Interface contacts:
Residue K168 in the second protein interacts with residue K168 in the first protein (closest heavy-atom distance 0.3 Å).
Residue E203 in the second protein is in contact with residue Q57 in the first protein (closest heavy-atom distance 0.6 Å).
Residue E13 in the second protein contacts residue K6 in the first protein (closest heavy-atom distance 0.5 Å).
Residue E86 in the second protein contacts residue A87 in the first protein (closest heavy-atom distance 0.6 Å).
Residue R191 in the second protein interacts with residue I23 in the first protein (closest heavy-atom distance 0.6 Å).
Residue E40 in the second protein contacts residue E40 in the first protein (closest heavy-atom distance 0.6 Å).
Residue D56 in the second protein contacts residue R54 in the first protein (closest heavy-atom distance 0.5 Å).
Residue G204 in the second protein is in contact with residue Q57 in the first protein (closest heavy-atom distance 0.5 Å).
Residue S64 in the second protein is in contact with residue V63 in the first protein (closest heavy-atom distance 0.5 Å).
Residue I190 in the second protein contacts residue I190 in the first protein (closest heavy-atom distance 0.1 Å).
Residue V115 in the second protein interacts with residue V114 in the first protein (closest heavy-atom distance 0.1 Å).
Residue A77 in the second protein interacts with residue L76 in the first protein (closest heavy-atom distance 0.6 Å).
Residue I225 in the second protein interacts with residue V223 in the first protein (closest heavy-atom distance 0.6 Å).
Residue P141 in the second protein interacts with residue N140 in the first protein (closest heavy-atom distance 0.5 Å).
Residue S212 in the second protein interacts with residue V213 in the first protein (closest heavy-atom distance 0.6 Å).
Residue I194 in the second protein contacts residue I194 in the first protein (closest heavy-atom distance 0.5 Å).
Residue A92 in the second protein interacts with residue D93 in the first protein (closest heavy-atom distance 0.6 Å).
Residue P182 in the second protein is in contact with residue S180 in the first protein (closest heavy-atom distance 0.5 Å).
Residue E203 in the second protein interacts with residue D56 in the first protein (closest heavy-atom distance 0.6 Å).
Residue V44 in the second protein contacts residue V44 in the first protein (closest heavy-atom distance 0.6 Å).
Residue R60 in the second protein contacts residue R165 in the first protein (closest heavy-atom distance 0.6 Å).
Residue P221 in the second protein contacts residue G220 in the first protein (closest heavy-atom distance 0.6 Å).
Residue D119 in the second protein is in contact with residue V120 in the first protein (closest heavy-atom distance 0.5 Å).
Residue L138 in the second protein interacts with residue L138 in the first protein (closest heavy-atom distance 0.3 Å).
Residue E88 in the second protein interacts with residue V95 in the first protein (closest heavy-atom distance 0.5 Å).
Residue K201 in the second protein is in contact with residue K201 in the first protein (closest heavy-atom distance 0.5 Å).
Residue G170 in the second protein interacts with residue T169 in the first protein (closest heavy-atom distance 0.5 Å).
Residue N166 in the second protein is in contact with residue N166 in the first protein (closest heavy-atom distance 0.6 Å).
Residue K83 in the second protein contacts residue E86 in the first protein (closest heavy-atom distance 0.3 Å).
Residue E40 in the second protein is in contact with residue F38 in the first protein (closest heavy-atom distance 0.6 Å).
Residue W108 in the second protein contacts residue D106 in the first protein (closest heavy-atom distance 0.5 Å).
Residue D167 in the second protein contacts residue D167 in the first protein (closest heavy-atom distance 0.4 Å).
Residue V63 in the second protein contacts residue V63 in the first protein (closest heavy-atom distance 0.5 Å).
Residue A187 in the second protein interacts with residue A27 in the first protein (closest heavy-atom distance 0.4 Å).
Residue H45 in the second protein is in contact with residue H45 in the first protein (closest heavy-atom distance 0.5 Å).
Residue L186 in the second protein interacts with residue L186 in the first protein (closest heavy-atom distance 0.5 Å).
Residue F164 in the second protein is in contact with residue F164 in the first protein (closest heavy-atom distance 0.6 Å).
Residue F181 in the second protein is in contact with residue A179 in the first protein (closest heavy-atom distance 0.2 Å).
Residue V146 in the second protein interacts with residue T145 in the first protein (closest heavy-atom distance 0.6 Å).
Residue D188 in the second protein is in contact with residue A187 in the first protein (closest heavy-atom distance 0.5 Å).
Residue T62 in the second protein interacts with residue T62 in the first protein (closest heavy-atom distance 0.0 Å).
Residue T217 in the second protein contacts residue T217 in the first protein (closest heavy-atom distance 0.5 Å).
Residue E152 in the second protein interacts with residue R155 in the first protein (closest heavy-atom distance 0.4 Å).
Residue H173 in the second protein is in contact with residue I172 in the first protein (closest heavy-atom distance 0.5 Å).
Residue P66 in the second protein interacts with residue P66 in the first protein (closest heavy-atom distance 0.6 Å).
Residue R165 in the second protein interacts with residue R165 in the first protein (closest heavy-atom distance 0.4 Å).
Residue I225 in the second protein interacts with residue R224 in the first protein (closest heavy-atom distance 0.6 Å).
Residue T216 in the second protein interacts with residue T216 in the first protein (closest heavy-atom distance 0.3 Å).
Residue P183 in the second protein is in contact with residue K31 in the first protein (closest heavy-atom distance 0.5 Å).
Residue P182 in the second protein contacts residue K31 in the first protein (closest heavy-atom distance 0.4 Å).
Residue L186 in the second protein is in contact with residue V42 in the first protein (closest heavy-atom distance 0.5 Å).
Residue I162 in the second protein is in contact with residue I162 in the first protein (closest heavy-atom distance 0.5 Å).
Residue A123 in the second protein interacts with residue A123 in the first protein (closest heavy-atom distance 0.6 Å).
Residue S126 in the second protein contacts residue G125 in the first protein (closest heavy-atom distance 0.6 Å).
Residue A27 in the second protein contacts residue V30 in the first protein (closest heavy-atom distance 0.6 Å).
Residue P202 in the second protein is in contact with residue P202 in the first protein (closest heavy-atom distance 0.6 Å).
Residue I131 in the second protein contacts residue R130 in the first protein (closest heavy-atom distance 0.6 Å).
Residue E43 in the second protein is in contact with residue E43 in the first protein (closest heavy-atom distance 0.2 Å).
Residue D24 in the second protein is in contact with residue A26 in the first protein (closest heavy-atom distance 0.4 Å).
Residue E86 in the second protein is in contact with residue E88 in the first protein (closest heavy-atom distance 0.5 Å).

The following describes two proteins that form a bound complex.

Sequence of the second protein:
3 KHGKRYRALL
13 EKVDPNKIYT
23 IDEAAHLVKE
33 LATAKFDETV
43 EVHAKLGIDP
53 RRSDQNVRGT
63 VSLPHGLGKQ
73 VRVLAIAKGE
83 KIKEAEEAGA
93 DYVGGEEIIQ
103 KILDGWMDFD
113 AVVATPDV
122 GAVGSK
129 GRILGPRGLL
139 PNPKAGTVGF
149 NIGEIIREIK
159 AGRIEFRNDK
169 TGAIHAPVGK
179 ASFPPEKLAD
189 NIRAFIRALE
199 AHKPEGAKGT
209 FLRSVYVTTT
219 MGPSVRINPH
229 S

Sequence of the first protein:
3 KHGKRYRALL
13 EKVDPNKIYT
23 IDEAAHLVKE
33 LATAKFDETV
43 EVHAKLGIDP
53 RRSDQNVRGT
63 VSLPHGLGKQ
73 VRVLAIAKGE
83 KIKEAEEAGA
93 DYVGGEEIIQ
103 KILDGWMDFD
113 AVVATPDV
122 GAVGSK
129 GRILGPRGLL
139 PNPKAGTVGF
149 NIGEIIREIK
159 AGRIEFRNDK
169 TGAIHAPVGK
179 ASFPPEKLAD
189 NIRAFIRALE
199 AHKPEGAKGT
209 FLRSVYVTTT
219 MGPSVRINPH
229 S